Sequence of the second protein:
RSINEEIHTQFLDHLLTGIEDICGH

Residue-level contacts at the interface:
Residue N60 in the first protein contacts residue H27 in the second protein (closest heavy-atom distance 2.7 Å).
Residue M143 in the first protein is in contact with residue H27 in the second protein (closest heavy-atom distance 3.7 Å).
Residue F90 in the first protein interacts with residue I32 in the second protein (closest heavy-atom distance 3.5 Å).
Residue A56 in the first protein contacts residue D34 in the second protein (closest heavy-atom distance 3.2 Å).
Residue I192 in the first protein interacts with residue C36 in the second protein (closest heavy-atom distance 3.8 Å).
Residue R34 in the first protein contacts residue I35 in the second protein (closest heavy-atom distance 2.8 Å).
Residue Y123 in the first protein interacts with residue F24 in the second protein (closest heavy-atom distance 3.5 Å).
Residue Y123 in the first protein interacts with residue I20 in the second protein (closest heavy-atom distance 3.7 Å).
Residue P61 in the first protein interacts with residue H27 in the second protein (closest heavy-atom distance 3.2 Å).
Residue Y123 in the first protein is in contact with residue H21 in the second protein (closest heavy-atom distance 2.5 Å).
Residue L62 in the first protein contacts residue F24 in the second protein (closest heavy-atom distance 3.5 Å).
Residue N60 in the first protein interacts with residue G31 in the second protein (closest heavy-atom distance 3.2 Å).
Residue I66 in the first protein interacts with residue I32 in the second protein (closest heavy-atom distance 3.7 Å).
Residue E163 in the first protein is in contact with residue I16 in the second protein (closest heavy-atom distance 3.0 Å).
Residue F177 in the first protein is in contact with residue H21 in the second protein (closest heavy-atom distance 3.3 Å).
Residue I194 in the first protein interacts with residue E33 in the second protein (closest heavy-atom distance 3.7 Å).
Residue F90 in the first protein interacts with residue L28 in the second protein (closest heavy-atom distance 3.8 Å).
Residue L140 in the first protein contacts residue I20 in the second protein (closest heavy-atom distance 3.4 Å).
Residue Y118 in the first protein contacts residue L28 in the second protein (closest heavy-atom distance 3.5 Å).
Residue L122 in the first protein is in contact with residue L28 in the second protein (closest heavy-atom distance 3.4 Å).
Residue I194 in the first protein is in contact with residue C36 in the second protein (closest heavy-atom distance 3.8 Å).
Residue L62 in the first protein contacts residue H27 in the second protein (closest heavy-atom distance 3.4 Å).
Residue K183 in the first protein contacts residue E18 in the second protein (closest heavy-atom distance 3.2 Å).
Residue R159 in the first protein contacts residue I16 in the second protein (closest heavy-atom distance 3.3 Å).
Residue L62 in the first protein contacts residue L28 in the second protein (closest heavy-atom distance 3.9 Å).
Residue R193 in the first protein interacts with residue E33 in the second protein (closest heavy-atom distance 2.9 Å).
Residue S191 in the first protein interacts with residue L29 in the second protein (closest heavy-atom distance 3.4 Å).
Residue L57 in the first protein interacts with residue I35 in the second protein (closest heavy-atom distance 3.2 Å).
Residue K189 in the first protein is in contact with residue L25 in the second protein (closest heavy-atom distance 3.8 Å).
Residue L57 in the first protein contacts residue G31 in the second protein (closest heavy-atom distance 3.4 Å).
Residue L181 in the first protein interacts with residue H21 in the second protein (closest heavy-atom distance 3.7 Å).
Residue R34 in the first protein contacts residue D34 in the second protein (closest heavy-atom distance 2.7 Å).
Residue K189 in the first protein contacts residue T22 in the second protein (closest heavy-atom distance 3.6 Å).
Residue V139 in the first protein is in contact with residue F24 in the second protein (closest heavy-atom distance 3.7 Å).
Residue I66 in the first protein interacts with residue G31 in the second protein (closest heavy-atom distance 3.7 Å).
Residue M190 in the first protein interacts with residue L28 in the second protein (closest heavy-atom distance 3.5 Å).
Residue M143 in the first protein contacts residue F24 in the second protein (closest heavy-atom distance 3.5 Å).
Residue L122 in the first protein interacts with residue F24 in the second protein (closest heavy-atom distance 3.4 Å).
Residue L87 in the first protein interacts with residue C36 in the second protein (closest heavy-atom distance 3.7 Å).
Residue F83 in the first protein contacts residue I35 in the second protein (closest heavy-atom distance 3.3 Å).
Residue R193 in the first protein contacts residue L29 in the second protein (closest heavy-atom distance 3.4 Å).
Residue R30 in the first protein is in contact with residue H38 in the second protein (closest heavy-atom distance 3.8 Å).
Residue M190 in the first protein interacts with residue L29 in the second protein (closest heavy-atom distance 3.6 Å).
Residue M136 in the first protein contacts residue I20 in the second protein (closest heavy-atom distance 3.1 Å).
Residue I192 in the first protein interacts with residue I32 in the second protein (closest heavy-atom distance 3.5 Å).
Residue M190 in the first protein interacts with residue L25 in the second protein (closest heavy-atom distance 3.3 Å).
Residue A119 in the first protein contacts residue F24 in the second protein (closest heavy-atom distance 3.8 Å).
Residue M184 in the first protein interacts with residue E18 in the second protein (closest heavy-atom distance 3.1 Å).
Residue R34 in the first protein interacts with residue C36 in the second protein (closest heavy-atom distance 3.1 Å).
Residue I194 in the first protein is in contact with residue G37 in the second protein (closest heavy-atom distance 3.2 Å).
Residue T160 in the first protein interacts with residue I16 in the second protein (closest heavy-atom distance 3.2 Å).
Residue L87 in the first protein is in contact with residue I32 in the second protein (closest heavy-atom distance 3.6 Å).
Residue K189 in the first protein is in contact with residue L29 in the second protein (closest heavy-atom distance 3.9 Å).
Residue R30 in the first protein contacts residue G37 in the second protein (closest heavy-atom distance 2.9 Å).
Residue T160 in the first protein interacts with residue N17 in the second protein (closest heavy-atom distance 3.2 Å).
Residue M184 in the first protein interacts with residue T22 in the second protein (closest heavy-atom distance 3.1 Å).
Residue R34 in the first protein is in contact with residue G37 in the second protein (closest heavy-atom distance 3.4 Å).
Residue A164 in the first protein contacts residue N17 in the second protein (closest heavy-atom distance 3.1 Å).
Residue I66 in the first protein is in contact with residue L28 in the second protein (closest heavy-atom distance 3.8 Å).
Residue I54 in the first protein is in contact with residue D34 in the second protein (closest heavy-atom distance 3.5 Å).

Sequence of the first protein:
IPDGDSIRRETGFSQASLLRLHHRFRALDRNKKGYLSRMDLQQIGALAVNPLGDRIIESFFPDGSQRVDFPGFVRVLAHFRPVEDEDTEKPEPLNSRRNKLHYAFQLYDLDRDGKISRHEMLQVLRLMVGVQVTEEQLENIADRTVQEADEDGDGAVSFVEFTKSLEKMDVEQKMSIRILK

This data describes a binding interaction between two proteins.